These two protein chains interact to form a complex.

Sequence of the first protein:
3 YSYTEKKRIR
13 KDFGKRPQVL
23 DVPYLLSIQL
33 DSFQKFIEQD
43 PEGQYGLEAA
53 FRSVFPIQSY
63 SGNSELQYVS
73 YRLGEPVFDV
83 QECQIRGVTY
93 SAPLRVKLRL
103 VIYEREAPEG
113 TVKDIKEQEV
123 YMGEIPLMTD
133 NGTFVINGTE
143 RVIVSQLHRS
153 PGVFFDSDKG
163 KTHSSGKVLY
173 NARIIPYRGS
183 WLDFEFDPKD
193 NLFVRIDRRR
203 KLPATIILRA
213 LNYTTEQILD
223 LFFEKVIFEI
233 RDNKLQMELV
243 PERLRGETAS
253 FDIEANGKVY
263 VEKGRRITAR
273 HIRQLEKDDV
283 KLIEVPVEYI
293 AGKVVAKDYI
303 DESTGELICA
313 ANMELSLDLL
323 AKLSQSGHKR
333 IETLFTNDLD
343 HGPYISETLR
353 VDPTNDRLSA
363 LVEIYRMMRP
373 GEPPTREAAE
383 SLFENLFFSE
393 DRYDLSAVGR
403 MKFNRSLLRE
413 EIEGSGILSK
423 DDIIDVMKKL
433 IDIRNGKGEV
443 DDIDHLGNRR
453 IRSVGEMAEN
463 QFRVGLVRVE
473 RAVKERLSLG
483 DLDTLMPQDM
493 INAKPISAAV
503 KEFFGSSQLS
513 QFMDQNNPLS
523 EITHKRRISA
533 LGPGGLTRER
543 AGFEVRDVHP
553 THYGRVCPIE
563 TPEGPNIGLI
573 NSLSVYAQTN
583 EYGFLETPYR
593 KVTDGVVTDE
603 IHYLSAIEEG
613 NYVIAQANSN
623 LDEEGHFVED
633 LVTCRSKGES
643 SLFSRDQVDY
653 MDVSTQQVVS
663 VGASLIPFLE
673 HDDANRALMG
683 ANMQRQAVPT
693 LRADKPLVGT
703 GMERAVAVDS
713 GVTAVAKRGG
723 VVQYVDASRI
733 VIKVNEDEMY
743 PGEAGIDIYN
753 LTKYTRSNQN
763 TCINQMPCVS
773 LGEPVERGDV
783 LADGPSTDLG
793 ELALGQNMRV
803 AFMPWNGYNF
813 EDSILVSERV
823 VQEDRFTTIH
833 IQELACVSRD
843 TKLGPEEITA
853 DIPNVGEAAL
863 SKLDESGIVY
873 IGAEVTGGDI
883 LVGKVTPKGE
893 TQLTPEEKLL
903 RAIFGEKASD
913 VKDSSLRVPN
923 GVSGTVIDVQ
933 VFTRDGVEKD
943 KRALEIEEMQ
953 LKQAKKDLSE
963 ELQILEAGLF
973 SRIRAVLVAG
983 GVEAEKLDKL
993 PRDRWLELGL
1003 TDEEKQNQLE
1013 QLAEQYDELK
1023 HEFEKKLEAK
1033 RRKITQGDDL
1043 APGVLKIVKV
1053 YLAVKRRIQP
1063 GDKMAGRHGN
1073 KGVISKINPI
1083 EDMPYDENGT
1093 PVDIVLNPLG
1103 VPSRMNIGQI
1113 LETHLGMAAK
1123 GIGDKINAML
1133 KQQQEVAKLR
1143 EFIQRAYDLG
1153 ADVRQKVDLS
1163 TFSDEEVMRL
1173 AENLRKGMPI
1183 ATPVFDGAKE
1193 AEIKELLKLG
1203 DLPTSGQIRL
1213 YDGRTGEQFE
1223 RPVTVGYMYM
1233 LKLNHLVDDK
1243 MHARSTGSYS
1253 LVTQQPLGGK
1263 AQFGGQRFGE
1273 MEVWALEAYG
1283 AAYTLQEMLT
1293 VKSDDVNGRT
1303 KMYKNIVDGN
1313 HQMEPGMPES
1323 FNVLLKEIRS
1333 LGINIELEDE

Sequence of the second protein:
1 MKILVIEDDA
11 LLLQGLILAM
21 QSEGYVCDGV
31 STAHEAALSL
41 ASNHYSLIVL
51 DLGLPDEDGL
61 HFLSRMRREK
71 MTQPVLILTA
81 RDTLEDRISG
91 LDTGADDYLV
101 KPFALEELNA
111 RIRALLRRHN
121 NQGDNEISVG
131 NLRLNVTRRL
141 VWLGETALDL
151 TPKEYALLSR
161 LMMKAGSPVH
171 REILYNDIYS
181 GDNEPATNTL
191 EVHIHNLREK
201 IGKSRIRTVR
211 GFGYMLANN

Residue-level contacts at the interface:
Residue E859 in the first protein contacts residue R68 in the second protein (closest heavy-atom distance 3.4 Å).